The following describes two proteins that form a bound complex.

Sequence of chain A:
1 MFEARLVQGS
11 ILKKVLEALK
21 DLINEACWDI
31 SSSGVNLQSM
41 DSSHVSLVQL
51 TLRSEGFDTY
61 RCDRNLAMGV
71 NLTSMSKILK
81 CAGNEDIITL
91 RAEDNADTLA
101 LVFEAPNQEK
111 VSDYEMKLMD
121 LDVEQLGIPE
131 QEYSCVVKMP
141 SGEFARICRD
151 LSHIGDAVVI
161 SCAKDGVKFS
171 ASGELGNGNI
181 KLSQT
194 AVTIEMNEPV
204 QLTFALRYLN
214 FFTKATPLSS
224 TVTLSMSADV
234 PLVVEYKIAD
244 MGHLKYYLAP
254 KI

Sequence of chain B:
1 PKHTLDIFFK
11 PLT

Contacts between the two chains:
Residue P234 in chain A is in contact with residue F9 in chain B (closest heavy-atom distance 4.6 Å).
Residue Y250 in chain A is in contact with residue F9 in chain B (closest heavy-atom distance 3.9 Å).
Residue V45 in chain A contacts residue P1 in chain B (closest heavy-atom distance 3.5 Å).
Residue D232 in chain A interacts with residue F8 in chain B (closest heavy-atom distance 3.1 Å).
Residue Q125 in chain A interacts with residue K10 in chain B (closest heavy-atom distance 4.8 Å).
Residue G127 in chain A interacts with residue K10 in chain B (closest heavy-atom distance 3.3 Å).
Residue P129 in chain A interacts with residue F8 in chain B (closest heavy-atom distance 4.7 Å).
Residue L126 in chain A interacts with residue K10 in chain B (closest heavy-atom distance 3.9 Å).
Residue H44 in chain A interacts with residue D6 in chain B (closest heavy-atom distance 3.5 Å).
Residue H44 in chain A interacts with residue H3 in chain B (closest heavy-atom distance 3.2 Å).
Residue I128 in chain A interacts with residue F9 in chain B (closest heavy-atom distance 3.7 Å).
Residue V45 in chain A contacts residue H3 in chain B (closest heavy-atom distance 4.5 Å).
Residue P234 in chain A is in contact with residue F8 in chain B (closest heavy-atom distance 3.4 Å).
Residue S43 in chain A is in contact with residue H3 in chain B (closest heavy-atom distance 3.0 Å).
Residue P253 in chain A is in contact with residue T4 in chain B (closest heavy-atom distance 4.9 Å).
Residue V45 in chain A interacts with residue K2 in chain B (closest heavy-atom distance 4.2 Å).
Residue V233 in chain A interacts with residue F8 in chain B (closest heavy-atom distance 3.9 Å).
Residue M40 in chain A interacts with residue L5 in chain B (closest heavy-atom distance 3.3 Å).
Residue Y250 in chain A interacts with residue L5 in chain B (closest heavy-atom distance 4.3 Å).
Residue S43 in chain A contacts residue P1 in chain B (closest heavy-atom distance 4.5 Å).
Residue P234 in chain A interacts with residue L5 in chain B (closest heavy-atom distance 4.0 Å).
Residue A252 in chain A is in contact with residue F8 in chain B (closest heavy-atom distance 4.8 Å).
Residue Q125 in chain A interacts with residue P11 in chain B (closest heavy-atom distance 2.9 Å).
Residue G127 in chain A interacts with residue L12 in chain B (closest heavy-atom distance 4.1 Å).
Residue V45 in chain A contacts residue T4 in chain B (closest heavy-atom distance 3.6 Å).
Residue H44 in chain A contacts residue K2 in chain B (closest heavy-atom distance 4.4 Å).
Residue G127 in chain A is in contact with residue F9 in chain B (closest heavy-atom distance 3.4 Å).
Residue A252 in chain A interacts with residue L5 in chain B (closest heavy-atom distance 4.1 Å).
Residue Q125 in chain A interacts with residue L12 in chain B (closest heavy-atom distance 3.4 Å).
Residue M40 in chain A contacts residue D6 in chain B (closest heavy-atom distance 3.5 Å).
Residue L126 in chain A is in contact with residue F9 in chain B (closest heavy-atom distance 3.5 Å).
Residue G127 in chain A is in contact with residue F8 in chain B (closest heavy-atom distance 4.6 Å).
Residue H44 in chain A contacts residue T4 in chain B (closest heavy-atom distance 3.4 Å).
Residue L47 in chain A contacts residue L5 in chain B (closest heavy-atom distance 3.5 Å).
Residue L126 in chain A interacts with residue L12 in chain B (closest heavy-atom distance 4.3 Å).
Residue S46 in chain A is in contact with residue L5 in chain B (closest heavy-atom distance 3.3 Å).
Residue L126 in chain A is in contact with residue P11 in chain B (closest heavy-atom distance 3.8 Å).
Residue V45 in chain A contacts residue L5 in chain B (closest heavy-atom distance 3.7 Å).
Residue I255 in chain A contacts residue T4 in chain B (closest heavy-atom distance 4.3 Å).
Residue H44 in chain A contacts residue L5 in chain B (closest heavy-atom distance 3.0 Å).
Residue A252 in chain A is in contact with residue T4 in chain B (closest heavy-atom distance 3.2 Å).
Residue E124 in chain A contacts residue P11 in chain B (closest heavy-atom distance 3.5 Å).
Residue S43 in chain A is in contact with residue K2 in chain B (closest heavy-atom distance 3.4 Å).
Residue P129 in chain A contacts residue F9 in chain B (closest heavy-atom distance 3.8 Å).
Residue P253 in chain A is in contact with residue F8 in chain B (closest heavy-atom distance 4.7 Å).
Residue L47 in chain A contacts residue F9 in chain B (closest heavy-atom distance 3.7 Å).
Residue L251 in chain A is in contact with residue L5 in chain B (closest heavy-atom distance 4.8 Å).